This data describes a binding interaction between two proteins.

Sequence of chain B:
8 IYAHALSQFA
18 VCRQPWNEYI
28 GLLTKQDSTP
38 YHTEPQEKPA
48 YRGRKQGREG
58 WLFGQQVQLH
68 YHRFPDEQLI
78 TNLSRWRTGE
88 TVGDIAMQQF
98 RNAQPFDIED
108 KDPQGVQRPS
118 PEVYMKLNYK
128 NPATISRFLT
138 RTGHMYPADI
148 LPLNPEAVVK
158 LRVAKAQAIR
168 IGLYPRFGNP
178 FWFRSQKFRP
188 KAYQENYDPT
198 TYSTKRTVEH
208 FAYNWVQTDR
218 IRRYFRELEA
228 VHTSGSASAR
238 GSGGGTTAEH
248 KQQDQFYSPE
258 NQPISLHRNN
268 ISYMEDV

Sequence of chain A:
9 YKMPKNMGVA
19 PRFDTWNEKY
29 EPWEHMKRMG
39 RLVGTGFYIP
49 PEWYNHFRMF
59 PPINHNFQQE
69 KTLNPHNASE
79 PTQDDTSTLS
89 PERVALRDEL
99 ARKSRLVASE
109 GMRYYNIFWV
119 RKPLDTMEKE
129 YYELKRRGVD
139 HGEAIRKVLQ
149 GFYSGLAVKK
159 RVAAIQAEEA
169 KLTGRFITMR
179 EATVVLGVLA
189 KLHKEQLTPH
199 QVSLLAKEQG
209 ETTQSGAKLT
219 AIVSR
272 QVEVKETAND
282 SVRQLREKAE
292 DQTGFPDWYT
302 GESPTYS

Interface contacts:
Residue S35 in chain B interacts with residue M110 in chain A (closest heavy-atom distance 3.3 Å).
Residue L29 in chain B contacts residue D123 in chain A (closest heavy-atom distance 3.3 Å).
Residue Y38 in chain B interacts with residue A106 in chain A (closest heavy-atom distance 3.8 Å).
Residue D91 in chain B interacts with residue Y112 in chain A (closest heavy-atom distance 3.1 Å).
Residue D73 in chain B is in contact with residue Y113 in chain A (closest heavy-atom distance 3.2 Å).
Residue T31 in chain B contacts residue D123 in chain A (closest heavy-atom distance 3.8 Å).
Residue L29 in chain B interacts with residue R91 in chain A (closest heavy-atom distance 3.4 Å).
Residue R55 in chain B is in contact with residue Q67 in chain A (closest heavy-atom distance 2.4 Å).
Residue K45 in chain B interacts with residue D83 in chain A (closest heavy-atom distance 3.6 Å).
Residue E25 in chain B contacts residue R134 in chain A (closest heavy-atom distance 3.4 Å).
Residue R98 in chain B contacts residue M110 in chain A (closest heavy-atom distance 3.4 Å).
Residue M94 in chain B is in contact with residue Y112 in chain A (closest heavy-atom distance 3.9 Å).
Residue S35 in chain B is in contact with residue N114 in chain A (closest heavy-atom distance 3.1 Å).
Residue Y38 in chain B is in contact with residue A99 in chain A (closest heavy-atom distance 3.5 Å).
Residue Y48 in chain B interacts with residue Q67 in chain A (closest heavy-atom distance 3.1 Å).
Residue K32 in chain B contacts residue N114 in chain A (closest heavy-atom distance 3.3 Å).
Residue V89 in chain B contacts residue Y112 in chain A (closest heavy-atom distance 2.2 Å).
Residue R55 in chain B interacts with residue E68 in chain A (closest heavy-atom distance 2.4 Å).
Residue R51 in chain B contacts residue D22 in chain A (closest heavy-atom distance 3.8 Å).
Residue E25 in chain B is in contact with residue Y130 in chain A (closest heavy-atom distance 3.6 Å).
Residue L29 in chain B contacts residue K127 in chain A (closest heavy-atom distance 3.6 Å).
Residue H39 in chain B interacts with residue V92 in chain A (closest heavy-atom distance 3.3 Å).
Residue S233 in chain B interacts with residue K192 in chain A (closest heavy-atom distance 3.8 Å).
Residue A47 in chain B is in contact with residue Q67 in chain A (closest heavy-atom distance 3.4 Å).
Residue P37 in chain B is in contact with residue A99 in chain A (closest heavy-atom distance 3.9 Å).
Residue R237 in chain B contacts residue Q194 in chain A (closest heavy-atom distance 3.3 Å).
Residue Q33 in chain B is in contact with residue F116 in chain A (closest heavy-atom distance 3.6 Å).
Residue T88 in chain B contacts residue Y112 in chain A (closest heavy-atom distance 3.5 Å).
Residue P46 in chain B interacts with residue Q67 in chain A (closest heavy-atom distance 4.0 Å).
Residue Q53 in chain B is in contact with residue F21 in chain A (closest heavy-atom distance 3.9 Å).
Residue R51 in chain B is in contact with residue F21 in chain A (closest heavy-atom distance 3.3 Å).
Residue Y48 in chain B is in contact with residue E68 in chain A (closest heavy-atom distance 3.1 Å).
Residue K45 in chain B contacts residue Q81 in chain A (closest heavy-atom distance 3.4 Å).
Residue H39 in chain B contacts residue S85 in chain A (closest heavy-atom distance 3.9 Å).
Residue A47 in chain B contacts residue P73 in chain A (closest heavy-atom distance 3.8 Å).
Residue L29 in chain B interacts with residue Y130 in chain A (closest heavy-atom distance 3.8 Å).
Residue P72 in chain B is in contact with residue N114 in chain A (closest heavy-atom distance 4.0 Å).
Residue P72 in chain B interacts with residue Y113 in chain A (closest heavy-atom distance 4.0 Å).
Residue L29 in chain B contacts residue E126 in chain A (closest heavy-atom distance 3.3 Å).
Residue Q33 in chain B is in contact with residue N114 in chain A (closest heavy-atom distance 2.4 Å).
Residue R98 in chain B contacts residue Y112 in chain A (closest heavy-atom distance 3.1 Å).
Residue T31 in chain B is in contact with residue V118 in chain A (closest heavy-atom distance 3.7 Å).
Residue D34 in chain B interacts with residue N114 in chain A (closest heavy-atom distance 3.7 Å).
Residue Y48 in chain B interacts with residue F21 in chain A (closest heavy-atom distance 4.0 Å).
Residue G54 in chain B is in contact with residue F21 in chain A (closest heavy-atom distance 3.7 Å).
Residue T31 in chain B contacts residue F116 in chain A (closest heavy-atom distance 3.3 Å).
Residue P37 in chain B contacts residue M110 in chain A (closest heavy-atom distance 3.6 Å).
Residue E25 in chain B interacts with residue E131 in chain A (closest heavy-atom distance 3.9 Å).
Residue Q95 in chain B is in contact with residue R111 in chain A (closest heavy-atom distance 3.0 Å).
Residue L76 in chain B is in contact with residue Y113 in chain A (closest heavy-atom distance 3.6 Å).
Residue Y38 in chain B interacts with residue R103 in chain A (closest heavy-atom distance 3.6 Å).
Residue T36 in chain B interacts with residue M110 in chain A (closest heavy-atom distance 4.0 Å).
Residue H39 in chain B is in contact with residue L87 in chain A (closest heavy-atom distance 3.9 Å).
Residue R98 in chain B interacts with residue N114 in chain A (closest heavy-atom distance 3.1 Å).
Residue G28 in chain B is in contact with residue R91 in chain A (closest heavy-atom distance 2.4 Å).
Residue L30 in chain B contacts residue D123 in chain A (closest heavy-atom distance 3.7 Å).
Residue P37 in chain B interacts with residue A106 in chain A (closest heavy-atom distance 3.5 Å).
Residue K52 in chain B is in contact with residue F21 in chain A (closest heavy-atom distance 3.6 Å).
Residue Q95 in chain B is in contact with residue Y112 in chain A (closest heavy-atom distance 3.6 Å).
Residue R98 in chain B is in contact with residue Y113 in chain A (closest heavy-atom distance 3.3 Å).